Contacts between the two chains:
Residue M169 in chain A interacts with residue F109 in chain B (closest heavy-atom distance 3.7 Å).
Residue L23 in chain A is in contact with residue L105 in chain B (closest heavy-atom distance 3.7 Å).
Residue I37 in chain A is in contact with residue F98 in chain B (closest heavy-atom distance 3.4 Å).
Residue F44 in chain A is in contact with residue T78 in chain B (closest heavy-atom distance 3.8 Å).
Residue F44 in chain A interacts with residue S74 in chain B (closest heavy-atom distance 3.6 Å).
Residue L6 in chain A is in contact with residue Y58 in chain B (closest heavy-atom distance 3.5 Å).
Residue I38 in chain A interacts with residue F98 in chain B (closest heavy-atom distance 3.7 Å).
Residue D35 in chain A contacts residue F98 in chain B (closest heavy-atom distance 3.6 Å).
Residue L173 in chain A interacts with residue F112 in chain B (closest heavy-atom distance 3.7 Å).
Residue A40 in chain A is in contact with residue T78 in chain B (closest heavy-atom distance 3.5 Å).
Residue L56 in chain A interacts with residue L66 in chain B (closest heavy-atom distance 3.8 Å).
Residue K59 in chain A contacts residue K59 in chain B (closest heavy-atom distance 3.7 Å).
Residue L12 in chain A contacts residue T70 in chain B (closest heavy-atom distance 3.7 Å).
Residue M19 in chain A is in contact with residue W106 in chain B (closest heavy-atom distance 3.7 Å).
Residue E175 in chain A interacts with residue T63 in chain B (closest heavy-atom distance 2.9 Å).
Residue A40 in chain A contacts residue I82 in chain B (closest heavy-atom distance 3.6 Å).
Residue M19 in chain A contacts residue F109 in chain B (closest heavy-atom distance 3.6 Å).
Residue A7 in chain A interacts with residue L66 in chain B (closest heavy-atom distance 3.8 Å).
Residue M41 in chain A contacts residue Y102 in chain B (closest heavy-atom distance 3.8 Å).
Residue A33 in chain A interacts with residue F98 in chain B (closest heavy-atom distance 3.6 Å).
Residue N8 in chain A is in contact with residue L66 in chain B (closest heavy-atom distance 3.7 Å).
Residue L23 in chain A contacts residue F98 in chain B (closest heavy-atom distance 3.4 Å).
Residue Y45 in chain A contacts residue S71 in chain B (closest heavy-atom distance 2.7 Å).
Residue A7 in chain A contacts residue G61 in chain B (closest heavy-atom distance 3.6 Å).
Residue M169 in chain A contacts residue F112 in chain B (closest heavy-atom distance 3.5 Å).
Residue I37 in chain A contacts residue L99 in chain B (closest heavy-atom distance 3.2 Å).
Residue M41 in chain A contacts residue T78 in chain B (closest heavy-atom distance 3.8 Å).
Residue K59 in chain A is in contact with residue Y58 in chain B (closest heavy-atom distance 3.5 Å).
Residue A7 in chain A interacts with residue Y58 in chain B (closest heavy-atom distance 2.9 Å).
Residue F44 in chain A contacts residue L77 in chain B (closest heavy-atom distance 3.8 Å).
Residue L12 in chain A contacts residue S71 in chain B (closest heavy-atom distance 3.6 Å).
Residue Q176 in chain A is in contact with residue F64 in chain B (closest heavy-atom distance 3.8 Å).
Residue L56 in chain A contacts residue Y58 in chain B (closest heavy-atom distance 2.6 Å).
Residue M15 in chain A interacts with residue F109 in chain B (closest heavy-atom distance 3.5 Å).
Residue Y45 in chain A is in contact with residue S74 in chain B (closest heavy-atom distance 3.6 Å).
Residue D35 in chain A interacts with residue P94 in chain B (closest heavy-atom distance 3.7 Å).
Residue P11 in chain A contacts residue T67 in chain B (closest heavy-atom distance 3.7 Å).
Residue A49 in chain A contacts residue S74 in chain B (closest heavy-atom distance 3.6 Å).
Residue Q176 in chain A is in contact with residue K119 in chain B (closest heavy-atom distance 3.8 Å).
Residue M19 in chain A interacts with residue L105 in chain B (closest heavy-atom distance 3.6 Å).
Residue I22 in chain A is in contact with residue L105 in chain B (closest heavy-atom distance 3.8 Å).
Residue G36 in chain A interacts with residue M85 in chain B (closest heavy-atom distance 3.7 Å).
Residue M88 in chain A interacts with residue L90 in chain B (closest heavy-atom distance 3.8 Å).
Residue K5 in chain A interacts with residue G61 in chain B (closest heavy-atom distance 3.1 Å).
Residue A7 in chain A contacts residue N62 in chain B (closest heavy-atom distance 3.7 Å).
Residue K60 in chain A contacts residue Y58 in chain B (closest heavy-atom distance 3.7 Å).
Residue Y45 in chain A is in contact with residue W106 in chain B (closest heavy-atom distance 3.5 Å).
Residue P9 in chain A interacts with residue L66 in chain B (closest heavy-atom distance 3.8 Å).
Residue K87 in chain A is in contact with residue L90 in chain B (closest heavy-atom distance 3.6 Å).
Residue I37 in chain A contacts residue Y102 in chain B (closest heavy-atom distance 3.8 Å).
Residue F52 in chain A is in contact with residue I51 in chain B (closest heavy-atom distance 3.8 Å).
Residue Q176 in chain A interacts with residue G116 in chain B (closest heavy-atom distance 3.1 Å).
Residue L173 in chain A interacts with residue G116 in chain B (closest heavy-atom distance 3.3 Å).
Residue F32 in chain A interacts with residue F98 in chain B (closest heavy-atom distance 3.4 Å).
Residue D35 in chain A interacts with residue N95 in chain B (closest heavy-atom distance 3.0 Å).
Residue A7 in chain A is in contact with residue T63 in chain B (closest heavy-atom distance 3.7 Å).
Residue F32 in chain A interacts with residue N95 in chain B (closest heavy-atom distance 3.8 Å).
Residue N8 in chain A interacts with residue T63 in chain B (closest heavy-atom distance 3.0 Å).
Residue F177 in chain A interacts with residue F115 in chain B (closest heavy-atom distance 3.3 Å).
Residue M169 in chain A contacts residue M113 in chain B (closest heavy-atom distance 3.8 Å).

These two protein chains interact to form a complex.

Sequence of chain B:
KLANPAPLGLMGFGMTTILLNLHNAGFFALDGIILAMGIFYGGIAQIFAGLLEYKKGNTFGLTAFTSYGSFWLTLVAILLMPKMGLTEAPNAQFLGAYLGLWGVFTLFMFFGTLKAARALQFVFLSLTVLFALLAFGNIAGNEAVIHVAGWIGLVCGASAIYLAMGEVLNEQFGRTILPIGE

Sequence of chain A:
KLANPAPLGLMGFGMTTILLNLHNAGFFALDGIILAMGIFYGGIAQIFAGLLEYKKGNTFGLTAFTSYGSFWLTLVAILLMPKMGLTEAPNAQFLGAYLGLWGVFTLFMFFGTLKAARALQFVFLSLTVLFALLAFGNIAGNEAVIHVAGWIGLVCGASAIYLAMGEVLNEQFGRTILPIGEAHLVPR